Interface contacts:
Residue Y70 in chain B is in contact with residue E132 in chain A (closest heavy-atom distance 2.4 Å).
Residue M25 in chain B contacts residue D109 in chain A (closest heavy-atom distance 4.2 Å).
Residue Y70 in chain B interacts with residue Y144 in chain A (closest heavy-atom distance 2.6 Å).
Residue E157 in chain B contacts residue G116 in chain A (closest heavy-atom distance 4.5 Å).
Residue T27 in chain B is in contact with residue D109 in chain A (closest heavy-atom distance 2.7 Å).
Residue L28 in chain B interacts with residue D109 in chain A (closest heavy-atom distance 4.5 Å).
Residue S51 in chain B contacts residue D137 in chain A (closest heavy-atom distance 3.0 Å).
Residue S73 in chain B interacts with residue S131 in chain A (closest heavy-atom distance 3.2 Å).
Residue Q86 in chain B contacts residue L129 in chain A (closest heavy-atom distance 2.8 Å).
Residue G72 in chain B is in contact with residue E132 in chain A (closest heavy-atom distance 3.2 Å).
Residue S51 in chain B contacts residue P99 in chain A (closest heavy-atom distance 3.6 Å).
Residue S50 in chain B is in contact with residue I101 in chain A (closest heavy-atom distance 3.6 Å).
Residue Y70 in chain B contacts residue L108 in chain A (closest heavy-atom distance 3.9 Å).
Residue T52 in chain B contacts residue D137 in chain A (closest heavy-atom distance 4.3 Å).
Residue L28 in chain B is in contact with residue I105 in chain A (closest heavy-atom distance 3.8 Å).
Residue S51 in chain B contacts residue Y134 in chain A (closest heavy-atom distance 4.3 Å).
Residue F75 in chain B interacts with residue R112 in chain A (closest heavy-atom distance 3.6 Å).
Residue C71 in chain B is in contact with residue K133 in chain A (closest heavy-atom distance 3.9 Å).
Residue H69 in chain B interacts with residue Y144 in chain A (closest heavy-atom distance 3.8 Å).
Residue S51 in chain B interacts with residue Q100 in chain A (closest heavy-atom distance 4.0 Å).
Residue V74 in chain B interacts with residue S131 in chain A (closest heavy-atom distance 4.3 Å).
Residue F154 in chain B interacts with residue R113 in chain A (closest heavy-atom distance 4.5 Å).
Residue F154 in chain B interacts with residue G116 in chain A (closest heavy-atom distance 3.8 Å).
Residue G72 in chain B contacts residue K133 in chain A (closest heavy-atom distance 4.3 Å).
Residue F154 in chain B contacts residue R112 in chain A (closest heavy-atom distance 3.6 Å).
Residue V74 in chain B contacts residue E130 in chain A (closest heavy-atom distance 3.8 Å).
Residue P78 in chain B is in contact with residue W128 in chain A (closest heavy-atom distance 3.5 Å).
Residue T84 in chain B is in contact with residue L127 in chain A (closest heavy-atom distance 4.2 Å).
Residue S51 in chain B contacts residue C142 in chain A (closest heavy-atom distance 3.6 Å).
Residue S73 in chain B contacts residue E132 in chain A (closest heavy-atom distance 2.9 Å).
Residue F75 in chain B is in contact with residue E132 in chain A (closest heavy-atom distance 3.7 Å).
Residue S51 in chain B is in contact with residue I101 in chain A (closest heavy-atom distance 3.3 Å).
Residue M25 in chain B interacts with residue R112 in chain A (closest heavy-atom distance 3.8 Å).
Residue T84 in chain B contacts residue P126 in chain A (closest heavy-atom distance 3.8 Å).
Residue L28 in chain B contacts residue N106 in chain A (closest heavy-atom distance 3.8 Å).
Residue F154 in chain B is in contact with residue L129 in chain A (closest heavy-atom distance 3.6 Å).
Residue A156 in chain B is in contact with residue G117 in chain A (closest heavy-atom distance 4.1 Å).
Residue C71 in chain B contacts residue E132 in chain A (closest heavy-atom distance 4.5 Å).
Residue F75 in chain B interacts with residue S131 in chain A (closest heavy-atom distance 3.7 Å).
Residue Y70 in chain B is in contact with residue Y134 in chain A (closest heavy-atom distance 4.2 Å).
Residue E77 in chain B interacts with residue W128 in chain A (closest heavy-atom distance 3.8 Å).
Residue C71 in chain B contacts residue Y134 in chain A (closest heavy-atom distance 3.3 Å).
Residue Y70 in chain B interacts with residue I105 in chain A (closest heavy-atom distance 4.0 Å).
Residue T84 in chain B contacts residue G117 in chain A (closest heavy-atom distance 3.8 Å).
Residue F75 in chain B interacts with residue L129 in chain A (closest heavy-atom distance 3.5 Å).
Residue T84 in chain B is in contact with residue W128 in chain A (closest heavy-atom distance 4.1 Å).
Residue Q88 in chain B is in contact with residue R112 in chain A (closest heavy-atom distance 4.5 Å).
Residue I49 in chain B contacts residue I101 in chain A (closest heavy-atom distance 4.2 Å).
Residue A156 in chain B is in contact with residue G116 in chain A (closest heavy-atom distance 3.4 Å).
Residue H69 in chain B interacts with residue Y134 in chain A (closest heavy-atom distance 3.7 Å).
Residue Q86 in chain B interacts with residue W128 in chain A (closest heavy-atom distance 3.8 Å).
Residue T27 in chain B interacts with residue R112 in chain A (closest heavy-atom distance 3.4 Å).
Residue H69 in chain B contacts residue I101 in chain A (closest heavy-atom distance 4.2 Å).
Residue F75 in chain B interacts with residue L146 in chain A (closest heavy-atom distance 4.4 Å).
Residue F75 in chain B interacts with residue E130 in chain A (closest heavy-atom distance 2.9 Å).
Residue L28 in chain B is in contact with residue S102 in chain A (closest heavy-atom distance 3.8 Å).
Residue E26 in chain B contacts residue D109 in chain A (closest heavy-atom distance 3.4 Å).
Residue E157 in chain B interacts with residue R113 in chain A (closest heavy-atom distance 2.8 Å).
Residue T27 in chain B interacts with residue I105 in chain A (closest heavy-atom distance 3.6 Å).
Residue Q88 in chain B is in contact with residue E132 in chain A (closest heavy-atom distance 4.4 Å).

Sequence of chain A:
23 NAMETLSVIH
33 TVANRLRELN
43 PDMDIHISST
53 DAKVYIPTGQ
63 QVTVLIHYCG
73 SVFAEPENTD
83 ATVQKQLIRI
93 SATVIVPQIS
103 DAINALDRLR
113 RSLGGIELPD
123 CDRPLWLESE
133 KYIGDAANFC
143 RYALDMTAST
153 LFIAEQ

Sequence of chain B:
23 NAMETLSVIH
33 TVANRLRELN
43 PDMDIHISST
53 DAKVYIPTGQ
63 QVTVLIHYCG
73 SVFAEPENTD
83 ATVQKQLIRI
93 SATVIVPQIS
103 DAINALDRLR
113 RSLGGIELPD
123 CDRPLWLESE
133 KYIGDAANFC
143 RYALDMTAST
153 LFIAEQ

This data describes a binding interaction between two proteins.